The following describes two proteins that form a bound complex.

Interface contacts:
Residue W147 in the first protein is in contact with residue L8 in the second protein (closest heavy-atom distance 3.5 Å).
Residue S99 in the first protein is in contact with residue I3 in the second protein (closest heavy-atom distance 4.2 Å).
Residue K66 in the first protein contacts residue E4 in the second protein (closest heavy-atom distance 4.5 Å).
Residue F74 in the first protein is in contact with residue F5 in the second protein (closest heavy-atom distance 3.6 Å).
Residue S73 in the first protein contacts residue R7 in the second protein (closest heavy-atom distance 2.8 Å).
Residue K66 in the first protein is in contact with residue S1 in the second protein (closest heavy-atom distance 3.4 Å).
Residue N70 in the first protein is in contact with residue S2 in the second protein (closest heavy-atom distance 4.1 Å).
Residue W147 in the first protein is in contact with residue R7 in the second protein (closest heavy-atom distance 2.9 Å).
Residue E24 in the first protein is in contact with residue F5 in the second protein (closest heavy-atom distance 4.7 Å).
Residue N70 in the first protein contacts residue I3 in the second protein (closest heavy-atom distance 3.2 Å).
Residue S73 in the first protein is in contact with residue F5 in the second protein (closest heavy-atom distance 4.0 Å).
Residue Y84 in the first protein interacts with residue L8 in the second protein (closest heavy-atom distance 2.8 Å).
Residue T143 in the first protein contacts residue R7 in the second protein (closest heavy-atom distance 4.8 Å).
Residue T80 in the first protein contacts residue L8 in the second protein (closest heavy-atom distance 3.7 Å).
Residue Y7 in the first protein interacts with residue S1 in the second protein (closest heavy-atom distance 2.8 Å).
Residue V76 in the first protein interacts with residue R7 in the second protein (closest heavy-atom distance 3.7 Å).
Residue Q114 in the first protein contacts residue I3 in the second protein (closest heavy-atom distance 4.5 Å).
Residue K66 in the first protein contacts residue S2 in the second protein (closest heavy-atom distance 2.8 Å).
Residue R155 in the first protein interacts with residue F5 in the second protein (closest heavy-atom distance 4.1 Å).
Residue Q114 in the first protein is in contact with residue F5 in the second protein (closest heavy-atom distance 3.8 Å).
Residue Y116 in the first protein interacts with residue L8 in the second protein (closest heavy-atom distance 3.8 Å).
Residue W147 in the first protein is in contact with residue A6 in the second protein (closest heavy-atom distance 3.9 Å).
Residue K66 in the first protein interacts with residue I3 in the second protein (closest heavy-atom distance 4.5 Å).
Residue S99 in the first protein contacts residue F5 in the second protein (closest heavy-atom distance 4.0 Å).
Residue R155 in the first protein interacts with residue I3 in the second protein (closest heavy-atom distance 3.4 Å).
Residue K146 in the first protein contacts residue R7 in the second protein (closest heavy-atom distance 4.3 Å).
Residue T163 in the first protein is in contact with residue S1 in the second protein (closest heavy-atom distance 4.8 Å).
Residue V9 in the first protein interacts with residue F5 in the second protein (closest heavy-atom distance 3.8 Å).
Residue E63 in the first protein is in contact with residue S1 in the second protein (closest heavy-atom distance 2.7 Å).
Residue Y123 in the first protein interacts with residue L8 in the second protein (closest heavy-atom distance 4.3 Å).
Residue Y171 in the first protein interacts with residue S1 in the second protein (closest heavy-atom distance 2.6 Å).
Residue Y159 in the first protein is in contact with residue I3 in the second protein (closest heavy-atom distance 3.6 Å).
Residue Y45 in the first protein interacts with residue S2 in the second protein (closest heavy-atom distance 3.9 Å).
Residue R155 in the first protein contacts residue E4 in the second protein (closest heavy-atom distance 2.9 Å).
Residue V97 in the first protein is in contact with residue F5 in the second protein (closest heavy-atom distance 3.8 Å).
Residue N70 in the first protein is in contact with residue E4 in the second protein (closest heavy-atom distance 3.6 Å).
Residue Y22 in the first protein contacts residue F5 in the second protein (closest heavy-atom distance 4.4 Å).
Residue Y116 in the first protein is in contact with residue A6 in the second protein (closest heavy-atom distance 4.3 Å).
Residue Y116 in the first protein interacts with residue F5 in the second protein (closest heavy-atom distance 3.3 Å).
Residue W167 in the first protein contacts residue S1 in the second protein (closest heavy-atom distance 3.4 Å).
Residue D77 in the first protein interacts with residue R7 in the second protein (closest heavy-atom distance 3.4 Å).
Residue E152 in the first protein interacts with residue A6 in the second protein (closest heavy-atom distance 3.4 Å).
Residue L81 in the first protein interacts with residue L8 in the second protein (closest heavy-atom distance 3.9 Å).
Residue L156 in the first protein interacts with residue I3 in the second protein (closest heavy-atom distance 3.9 Å).
Residue E63 in the first protein interacts with residue S2 in the second protein (closest heavy-atom distance 4.1 Å).
Residue R155 in the first protein interacts with residue A6 in the second protein (closest heavy-atom distance 3.6 Å).
Residue K146 in the first protein contacts residue L8 in the second protein (closest heavy-atom distance 2.9 Å).
Residue E24 in the first protein contacts residue S2 in the second protein (closest heavy-atom distance 3.0 Å).
Residue Y7 in the first protein is in contact with residue S2 in the second protein (closest heavy-atom distance 3.5 Å).
Residue D77 in the first protein contacts residue L8 in the second protein (closest heavy-atom distance 2.8 Å).
Residue Y159 in the first protein contacts residue S1 in the second protein (closest heavy-atom distance 2.7 Å).
Residue Y59 in the first protein contacts residue S1 in the second protein (closest heavy-atom distance 4.7 Å).
Residue S73 in the first protein contacts residue A6 in the second protein (closest heavy-atom distance 4.8 Å).
Residue D77 in the first protein contacts residue A6 in the second protein (closest heavy-atom distance 4.0 Å).
Residue N70 in the first protein contacts residue F5 in the second protein (closest heavy-atom distance 2.9 Å).
Residue L5 in the first protein is in contact with residue S1 in the second protein (closest heavy-atom distance 4.0 Å).
Residue Y159 in the first protein contacts residue S2 in the second protein (closest heavy-atom distance 3.6 Å).
Residue T143 in the first protein interacts with residue L8 in the second protein (closest heavy-atom distance 2.7 Å).
Residue I95 in the first protein is in contact with residue L8 in the second protein (closest heavy-atom distance 4.2 Å).

Sequence of the second protein:
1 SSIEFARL

Sequence of the first protein:
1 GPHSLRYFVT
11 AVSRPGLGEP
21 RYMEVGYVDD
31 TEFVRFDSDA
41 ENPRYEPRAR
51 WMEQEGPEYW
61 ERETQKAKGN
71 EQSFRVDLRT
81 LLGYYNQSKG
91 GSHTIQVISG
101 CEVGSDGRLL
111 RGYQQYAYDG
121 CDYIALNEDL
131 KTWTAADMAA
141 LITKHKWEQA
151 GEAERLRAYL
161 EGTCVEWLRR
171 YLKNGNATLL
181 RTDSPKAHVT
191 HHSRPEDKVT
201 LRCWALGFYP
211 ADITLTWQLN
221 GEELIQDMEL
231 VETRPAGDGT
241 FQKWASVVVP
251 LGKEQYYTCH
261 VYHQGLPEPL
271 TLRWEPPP